The following describes two proteins that form a bound complex.

Residue-level contacts at the interface:
Residue C405 in chain B is in contact with residue W5 in chain A (closest heavy-atom distance 4.0 Å).
Residue F380 in chain B is in contact with residue P6 in chain A (closest heavy-atom distance 4.8 Å).
Residue S139 in chain B is in contact with residue R9 in chain A (closest heavy-atom distance 2.7 Å).
Residue P350 in chain B is in contact with residue N10 in chain A (closest heavy-atom distance 4.1 Å).
Residue E165 in chain B interacts with residue R9 in chain A (closest heavy-atom distance 3.5 Å).
Residue F380 in chain B interacts with residue P7 in chain A (closest heavy-atom distance 3.7 Å).
Residue N83 in chain B contacts residue V3 in chain A (closest heavy-atom distance 4.7 Å).
Residue P350 in chain B is in contact with residue P6 in chain A (closest heavy-atom distance 3.4 Å).
Residue I406 in chain B interacts with residue W5 in chain A (closest heavy-atom distance 3.9 Å).
Residue P350 in chain B interacts with residue V8 in chain A (closest heavy-atom distance 4.2 Å).
Residue A464 in chain B interacts with residue W5 in chain A (closest heavy-atom distance 3.6 Å).
Residue R489 in chain B interacts with residue G4 in chain A (closest heavy-atom distance 3.4 Å).
Residue L84 in chain B is in contact with residue V3 in chain A (closest heavy-atom distance 4.0 Å).
Residue P409 in chain B is in contact with residue W5 in chain A (closest heavy-atom distance 3.6 Å).
Residue F82 in chain B interacts with residue V3 in chain A (closest heavy-atom distance 4.8 Å).
Residue P409 in chain B is in contact with residue V2 in chain A (closest heavy-atom distance 4.9 Å).
Residue D81 in chain B interacts with residue V8 in chain A (closest heavy-atom distance 4.3 Å).
Residue F465 in chain B interacts with residue V2 in chain A (closest heavy-atom distance 3.4 Å).
Residue D81 in chain B contacts residue R9 in chain A (closest heavy-atom distance 3.1 Å).
Residue F82 in chain B contacts residue G4 in chain A (closest heavy-atom distance 3.3 Å).
Residue P347 in chain B is in contact with residue N10 in chain A (closest heavy-atom distance 4.3 Å).
Residue I407 in chain B contacts residue W5 in chain A (closest heavy-atom distance 2.9 Å).
Residue F351 in chain B contacts residue V8 in chain A (closest heavy-atom distance 3.8 Å).
Residue I407 in chain B is in contact with residue P6 in chain A (closest heavy-atom distance 3.6 Å).
Residue F351 in chain B contacts residue P6 in chain A (closest heavy-atom distance 3.8 Å).
Residue F351 in chain B is in contact with residue K13 in chain A (closest heavy-atom distance 4.9 Å).
Residue F465 in chain B contacts residue W5 in chain A (closest heavy-atom distance 4.0 Å).
Residue F351 in chain B contacts residue Y11 in chain A (closest heavy-atom distance 3.4 Å).
Residue R489 in chain B contacts residue V3 in chain A (closest heavy-atom distance 2.7 Å).
Residue P347 in chain B is in contact with residue V8 in chain A (closest heavy-atom distance 3.7 Å).
Residue F380 in chain B contacts residue V8 in chain A (closest heavy-atom distance 3.6 Å).
Residue C405 in chain B interacts with residue P6 in chain A (closest heavy-atom distance 4.4 Å).
Residue F82 in chain B contacts residue V8 in chain A (closest heavy-atom distance 3.9 Å).
Residue F82 in chain B is in contact with residue P7 in chain A (closest heavy-atom distance 3.3 Å).
Residue S440 in chain B contacts residue W5 in chain A (closest heavy-atom distance 4.6 Å).
Residue R489 in chain B contacts residue W5 in chain A (closest heavy-atom distance 3.8 Å).
Residue F351 in chain B interacts with residue W5 in chain A (closest heavy-atom distance 4.3 Å).
Residue R489 in chain B interacts with residue V2 in chain A (closest heavy-atom distance 3.0 Å).
Residue F351 in chain B contacts residue N10 in chain A (closest heavy-atom distance 3.8 Å).
Residue F351 in chain B is in contact with residue R12 in chain A (closest heavy-atom distance 3.1 Å).
Residue C405 in chain B is in contact with residue P7 in chain A (closest heavy-atom distance 3.5 Å).
Residue L84 in chain B interacts with residue G4 in chain A (closest heavy-atom distance 4.6 Å).
Residue R114 in chain B interacts with residue R9 in chain A (closest heavy-atom distance 4.3 Å).
Residue E408 in chain B contacts residue W5 in chain A (closest heavy-atom distance 4.7 Å).

Sequence of chain B:
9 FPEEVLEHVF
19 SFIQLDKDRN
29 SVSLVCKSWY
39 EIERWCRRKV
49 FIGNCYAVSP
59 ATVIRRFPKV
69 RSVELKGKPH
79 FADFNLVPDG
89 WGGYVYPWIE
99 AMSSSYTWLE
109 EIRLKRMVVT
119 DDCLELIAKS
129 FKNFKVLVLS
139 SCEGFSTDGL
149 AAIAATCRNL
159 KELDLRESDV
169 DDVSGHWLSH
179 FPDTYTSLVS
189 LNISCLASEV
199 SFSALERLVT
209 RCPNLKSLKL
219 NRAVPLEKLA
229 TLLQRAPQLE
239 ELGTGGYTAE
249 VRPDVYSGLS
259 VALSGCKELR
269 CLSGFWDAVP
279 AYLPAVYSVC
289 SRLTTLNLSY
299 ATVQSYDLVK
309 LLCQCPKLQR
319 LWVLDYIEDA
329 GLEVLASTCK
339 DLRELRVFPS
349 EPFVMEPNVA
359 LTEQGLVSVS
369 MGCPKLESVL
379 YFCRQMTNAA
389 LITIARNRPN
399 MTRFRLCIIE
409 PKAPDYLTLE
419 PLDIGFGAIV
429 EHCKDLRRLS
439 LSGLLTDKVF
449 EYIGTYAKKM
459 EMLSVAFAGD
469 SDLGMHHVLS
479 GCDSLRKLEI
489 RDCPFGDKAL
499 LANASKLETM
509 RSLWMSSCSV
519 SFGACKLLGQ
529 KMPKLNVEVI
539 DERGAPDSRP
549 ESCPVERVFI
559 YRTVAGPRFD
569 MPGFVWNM

Sequence of chain A:
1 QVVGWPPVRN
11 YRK